Sequence of the first protein:
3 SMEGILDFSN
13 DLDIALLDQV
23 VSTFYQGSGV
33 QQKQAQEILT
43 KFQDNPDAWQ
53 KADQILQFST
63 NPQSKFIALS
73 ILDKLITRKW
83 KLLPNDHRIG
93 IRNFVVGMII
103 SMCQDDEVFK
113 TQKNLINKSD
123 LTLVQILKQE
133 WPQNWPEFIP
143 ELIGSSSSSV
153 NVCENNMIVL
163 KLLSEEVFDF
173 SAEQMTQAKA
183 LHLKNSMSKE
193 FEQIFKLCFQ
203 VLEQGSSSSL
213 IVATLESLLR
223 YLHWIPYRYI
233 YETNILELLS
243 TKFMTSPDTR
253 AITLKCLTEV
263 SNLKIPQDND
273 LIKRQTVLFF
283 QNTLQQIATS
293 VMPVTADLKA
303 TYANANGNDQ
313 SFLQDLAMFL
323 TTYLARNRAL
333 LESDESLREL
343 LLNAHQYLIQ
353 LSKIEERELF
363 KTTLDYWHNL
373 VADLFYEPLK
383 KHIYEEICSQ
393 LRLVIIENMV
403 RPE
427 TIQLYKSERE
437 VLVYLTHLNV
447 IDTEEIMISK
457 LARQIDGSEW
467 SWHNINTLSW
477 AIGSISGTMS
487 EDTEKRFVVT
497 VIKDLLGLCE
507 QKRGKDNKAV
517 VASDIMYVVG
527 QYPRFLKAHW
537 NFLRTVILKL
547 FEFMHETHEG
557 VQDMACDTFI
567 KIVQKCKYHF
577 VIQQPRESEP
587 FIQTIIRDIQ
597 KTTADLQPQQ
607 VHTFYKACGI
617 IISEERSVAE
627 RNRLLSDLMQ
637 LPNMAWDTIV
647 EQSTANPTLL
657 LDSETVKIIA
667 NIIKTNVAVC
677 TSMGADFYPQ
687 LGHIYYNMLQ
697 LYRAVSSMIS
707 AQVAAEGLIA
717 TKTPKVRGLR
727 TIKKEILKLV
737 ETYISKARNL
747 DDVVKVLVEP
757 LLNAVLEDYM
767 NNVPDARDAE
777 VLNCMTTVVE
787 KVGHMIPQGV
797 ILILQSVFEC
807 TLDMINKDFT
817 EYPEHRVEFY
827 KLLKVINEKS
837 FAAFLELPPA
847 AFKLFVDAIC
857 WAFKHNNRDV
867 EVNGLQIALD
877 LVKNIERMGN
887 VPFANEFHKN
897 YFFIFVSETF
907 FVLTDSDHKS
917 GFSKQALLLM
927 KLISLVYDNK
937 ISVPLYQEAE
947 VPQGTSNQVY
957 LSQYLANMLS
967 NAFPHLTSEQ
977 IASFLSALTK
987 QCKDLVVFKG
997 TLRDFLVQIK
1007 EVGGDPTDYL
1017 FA

Residue-level contacts at the interface:
Residue K514 in the first protein contacts residue E18 in the second protein (closest heavy-atom distance 3.7 Å).
Residue T541 in the first protein interacts with residue A11 in the second protein (closest heavy-atom distance 3.5 Å).
Residue K511 in the first protein is in contact with residue F19 in the second protein (closest heavy-atom distance 4.2 Å).
Residue K514 in the first protein is in contact with residue F19 in the second protein (closest heavy-atom distance 3.3 Å).
Residue K491 in the first protein interacts with residue I7 in the second protein (closest heavy-atom distance 3.8 Å).
Residue F538 in the first protein is in contact with residue I7 in the second protein (closest heavy-atom distance 4.3 Å).
Residue K545 in the first protein is in contact with residue E15 in the second protein (closest heavy-atom distance 2.7 Å).
Residue E552 in the first protein contacts residue F19 in the second protein (closest heavy-atom distance 3.9 Å).
Residue F538 in the first protein contacts residue F14 in the second protein (closest heavy-atom distance 4.0 Å).
Residue K545 in the first protein contacts residue E18 in the second protein (closest heavy-atom distance 4.7 Å).
Residue V525 in the first protein is in contact with residue F14 in the second protein (closest heavy-atom distance 4.3 Å).
Residue L502 in the first protein interacts with residue F14 in the second protein (closest heavy-atom distance 3.8 Å).
Residue F549 in the first protein interacts with residue F19 in the second protein (closest heavy-atom distance 3.7 Å).
Residue T541 in the first protein contacts residue E15 in the second protein (closest heavy-atom distance 3.4 Å).
Residue H535 in the first protein interacts with residue I7 in the second protein (closest heavy-atom distance 3.1 Å).
Residue K499 in the first protein interacts with residue N13 in the second protein (closest heavy-atom distance 4.3 Å).
Residue F531 in the first protein interacts with residue L10 in the second protein (closest heavy-atom distance 4.4 Å).
Residue V542 in the first protein contacts residue F14 in the second protein (closest heavy-atom distance 4.1 Å).
Residue F538 in the first protein contacts residue L10 in the second protein (closest heavy-atom distance 3.9 Å).
Residue I521 in the first protein is in contact with residue F14 in the second protein (closest heavy-atom distance 3.7 Å).
Residue L502 in the first protein interacts with residue L10 in the second protein (closest heavy-atom distance 4.3 Å).
Residue F531 in the first protein is in contact with residue I7 in the second protein (closest heavy-atom distance 4.5 Å).
Residue R492 in the first protein contacts residue K6 in the second protein (closest heavy-atom distance 4.0 Å).
Residue L502 in the first protein contacts residue N13 in the second protein (closest heavy-atom distance 3.9 Å).
Residue T541 in the first protein contacts residue F14 in the second protein (closest heavy-atom distance 4.1 Å).
Residue M522 in the first protein interacts with residue F14 in the second protein (closest heavy-atom distance 3.7 Å).
Residue E548 in the first protein interacts with residue E15 in the second protein (closest heavy-atom distance 4.9 Å).
Residue K511 in the first protein is in contact with residue S20 in the second protein (closest heavy-atom distance 5.0 Å).
Residue K499 in the first protein interacts with residue L10 in the second protein (closest heavy-atom distance 3.8 Å).
Residue V495 in the first protein contacts residue I7 in the second protein (closest heavy-atom distance 4.2 Å).
Residue I498 in the first protein is in contact with residue F14 in the second protein (closest heavy-atom distance 4.0 Å).
Residue K545 in the first protein contacts residue T16 in the second protein (closest heavy-atom distance 4.5 Å).
Residue N537 in the first protein contacts residue A11 in the second protein (closest heavy-atom distance 3.7 Å).
Residue I498 in the first protein is in contact with residue L10 in the second protein (closest heavy-atom distance 3.9 Å).
Residue K545 in the first protein contacts residue F14 in the second protein (closest heavy-atom distance 3.5 Å).
Residue V557 in the first protein is in contact with residue F19 in the second protein (closest heavy-atom distance 3.8 Å).
Residue A515 in the first protein is in contact with residue F19 in the second protein (closest heavy-atom distance 3.7 Å).
Residue F538 in the first protein contacts residue A11 in the second protein (closest heavy-atom distance 4.1 Å).
Residue V495 in the first protein is in contact with residue L10 in the second protein (closest heavy-atom distance 4.0 Å).
Residue V495 in the first protein is in contact with residue K6 in the second protein (closest heavy-atom distance 3.6 Å).
Residue K491 in the first protein is in contact with residue K6 in the second protein (closest heavy-atom distance 4.4 Å).
Residue A518 in the first protein contacts residue F19 in the second protein (closest heavy-atom distance 4.4 Å).

This data describes a binding interaction between two proteins.

Sequence of the second protein:
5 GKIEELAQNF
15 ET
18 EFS